Sequence of protein 2:
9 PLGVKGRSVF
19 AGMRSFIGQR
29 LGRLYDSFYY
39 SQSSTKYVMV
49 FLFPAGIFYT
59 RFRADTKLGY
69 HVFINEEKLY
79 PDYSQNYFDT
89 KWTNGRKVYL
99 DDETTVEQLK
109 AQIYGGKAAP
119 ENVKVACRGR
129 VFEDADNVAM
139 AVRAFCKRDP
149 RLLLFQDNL

Contacts between the two chains:
Residue A167 in protein 1 interacts with residue G127 in protein 2 (closest heavy-atom distance 3.7 Å).
Residue Q237 in protein 1 interacts with residue D63 in protein 2 (closest heavy-atom distance 3.6 Å).
Residue Q237 in protein 1 contacts residue T64 in protein 2 (closest heavy-atom distance 3.7 Å).
Residue A156 in protein 1 interacts with residue L157 in protein 2 (closest heavy-atom distance 3.8 Å).
Residue K228 in protein 1 contacts residue R59 in protein 2 (closest heavy-atom distance 3.0 Å).
Residue E201 in protein 1 is in contact with residue R128 in protein 2 (closest heavy-atom distance 3.0 Å).
Residue S239 in protein 1 interacts with residue Y68 in protein 2 (closest heavy-atom distance 3.5 Å).
Residue D208 in protein 1 interacts with residue A142 in protein 2 (closest heavy-atom distance 3.2 Å).
Residue S239 in protein 1 interacts with residue V140 in protein 2 (closest heavy-atom distance 4.3 Å).
Residue G232 in protein 1 interacts with residue R59 in protein 2 (closest heavy-atom distance 3.0 Å).
Residue D208 in protein 1 contacts residue R128 in protein 2 (closest heavy-atom distance 2.1 Å).
Residue Q209 in protein 1 contacts residue F143 in protein 2 (closest heavy-atom distance 4.0 Å).
Residue H160 in protein 1 interacts with residue D155 in protein 2 (closest heavy-atom distance 4.1 Å).
Residue Y218 in protein 1 contacts residue R141 in protein 2 (closest heavy-atom distance 3.6 Å).
Residue A167 in protein 1 interacts with residue R128 in protein 2 (closest heavy-atom distance 3.7 Å).
Residue I173 in protein 1 interacts with residue L157 in protein 2 (closest heavy-atom distance 4.0 Å).
Residue D235 in protein 1 contacts residue A62 in protein 2 (closest heavy-atom distance 3.7 Å).
Residue P234 in protein 1 contacts residue R59 in protein 2 (closest heavy-atom distance 4.0 Å).
Residue Y238 in protein 1 interacts with residue R146 in protein 2 (closest heavy-atom distance 3.7 Å).
Residue E201 in protein 1 contacts residue R126 in protein 2 (closest heavy-atom distance 4.4 Å).
Residue Q204 in protein 1 contacts residue R128 in protein 2 (closest heavy-atom distance 3.0 Å).
Residue Y170 in protein 1 contacts residue L157 in protein 2 (closest heavy-atom distance 4.0 Å).
Residue Y218 in protein 1 is in contact with residue K145 in protein 2 (closest heavy-atom distance 4.3 Å).
Residue M212 in protein 1 contacts residue D134 in protein 2 (closest heavy-atom distance 4.2 Å).
Residue D235 in protein 1 contacts residue D63 in protein 2 (closest heavy-atom distance 2.7 Å).
Residue K211 in protein 1 is in contact with residue A142 in protein 2 (closest heavy-atom distance 3.2 Å).
Residue C205 in protein 1 interacts with residue R128 in protein 2 (closest heavy-atom distance 4.0 Å).
Residue P234 in protein 1 interacts with residue D63 in protein 2 (closest heavy-atom distance 3.9 Å).
Residue K169 in protein 1 is in contact with residue D155 in protein 2 (closest heavy-atom distance 3.4 Å).
Residue M212 in protein 1 is in contact with residue A139 in protein 2 (closest heavy-atom distance 3.9 Å).
Residue Q237 in protein 1 interacts with residue G67 in protein 2 (closest heavy-atom distance 4.5 Å).
Residue K165 in protein 1 interacts with residue E131 in protein 2 (closest heavy-atom distance 4.0 Å).
Residue N217 in protein 1 is in contact with residue R141 in protein 2 (closest heavy-atom distance 3.3 Å).
Residue K169 in protein 1 interacts with residue L157 in protein 2 (closest heavy-atom distance 3.6 Å).
Residue A233 in protein 1 is in contact with residue R59 in protein 2 (closest heavy-atom distance 2.8 Å).
Residue S239 in protein 1 is in contact with residue R141 in protein 2 (closest heavy-atom distance 3.7 Å).
Residue Y238 in protein 1 is in contact with residue P148 in protein 2 (closest heavy-atom distance 4.2 Å).
Residue M212 in protein 1 interacts with residue M138 in protein 2 (closest heavy-atom distance 4.3 Å).
Residue H160 in protein 1 is in contact with residue N156 in protein 2 (closest heavy-atom distance 4.2 Å).
Residue Y170 in protein 1 interacts with residue D155 in protein 2 (closest heavy-atom distance 2.8 Å).
Residue A167 in protein 1 contacts residue V129 in protein 2 (closest heavy-atom distance 3.4 Å).
Residue Q237 in protein 1 interacts with residue L66 in protein 2 (closest heavy-atom distance 3.4 Å).
Residue L171 in protein 1 is in contact with residue G127 in protein 2 (closest heavy-atom distance 3.8 Å).
Residue S239 in protein 1 is in contact with residue A137 in protein 2 (closest heavy-atom distance 3.2 Å).
Residue Y170 in protein 1 is in contact with residue V129 in protein 2 (closest heavy-atom distance 3.8 Å).
Residue M212 in protein 1 interacts with residue A142 in protein 2 (closest heavy-atom distance 3.4 Å).
Residue L171 in protein 1 contacts residue R128 in protein 2 (closest heavy-atom distance 4.2 Å).
Residue M212 in protein 1 is in contact with residue F143 in protein 2 (closest heavy-atom distance 3.5 Å).
Residue A157 in protein 1 is in contact with residue L157 in protein 2 (closest heavy-atom distance 4.3 Å).
Residue S239 in protein 1 interacts with residue K145 in protein 2 (closest heavy-atom distance 3.9 Å).
Residue Y170 in protein 1 is in contact with residue F153 in protein 2 (closest heavy-atom distance 3.8 Å).
Residue S239 in protein 1 interacts with residue L66 in protein 2 (closest heavy-atom distance 3.4 Å).
Residue A167 in protein 1 is in contact with residue F143 in protein 2 (closest heavy-atom distance 4.2 Å).
Residue Q237 in protein 1 interacts with residue A62 in protein 2 (closest heavy-atom distance 4.1 Å).
Residue L236 in protein 1 is in contact with residue A62 in protein 2 (closest heavy-atom distance 4.1 Å).
Residue I231 in protein 1 is in contact with residue R59 in protein 2 (closest heavy-atom distance 3.0 Å).
Residue D208 in protein 1 contacts residue F143 in protein 2 (closest heavy-atom distance 3.5 Å).
Residue Q237 in protein 1 contacts residue K65 in protein 2 (closest heavy-atom distance 3.3 Å).
Residue E220 in protein 1 contacts residue R141 in protein 2 (closest heavy-atom distance 2.5 Å).
Residue H160 in protein 1 is in contact with residue L157 in protein 2 (closest heavy-atom distance 3.7 Å).

This data describes a binding interaction between two proteins.

Sequence of protein 1:
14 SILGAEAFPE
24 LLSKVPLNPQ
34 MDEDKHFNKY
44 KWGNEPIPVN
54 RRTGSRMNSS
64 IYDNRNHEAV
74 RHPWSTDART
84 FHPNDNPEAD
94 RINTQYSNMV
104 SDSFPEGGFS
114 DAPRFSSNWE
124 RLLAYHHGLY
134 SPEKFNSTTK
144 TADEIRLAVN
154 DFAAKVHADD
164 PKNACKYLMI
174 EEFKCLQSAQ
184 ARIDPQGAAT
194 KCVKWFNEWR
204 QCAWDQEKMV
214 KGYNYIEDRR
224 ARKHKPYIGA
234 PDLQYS